Interface contacts:
Residue T46 in protein 2 contacts residue F11 in protein 1 (closest heavy-atom distance 3.9 Å).
Residue F42 in protein 2 is in contact with residue A7 in protein 1 (closest heavy-atom distance 4.6 Å).
Residue F42 in protein 2 is in contact with residue A10 in protein 1 (closest heavy-atom distance 3.7 Å).
Residue T46 in protein 2 contacts residue L14 in protein 1 (closest heavy-atom distance 4.0 Å).
Residue F42 in protein 2 contacts residue L14 in protein 1 (closest heavy-atom distance 4.4 Å).
Residue F42 in protein 2 interacts with residue F11 in protein 1 (closest heavy-atom distance 3.9 Å).
Residue F45 in protein 2 is in contact with residue F11 in protein 1 (closest heavy-atom distance 4.3 Å).

These two protein chains interact to form a complex.

Sequence of protein 1:
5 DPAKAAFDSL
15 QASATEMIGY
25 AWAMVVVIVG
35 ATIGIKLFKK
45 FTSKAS

Sequence of protein 2:
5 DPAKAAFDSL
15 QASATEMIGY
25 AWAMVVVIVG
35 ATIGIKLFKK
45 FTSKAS